These two protein chains interact to form a complex.

Residue-level contacts at the interface:
Residue Q125 in chain B interacts with residue S18 in chain A (closest heavy-atom distance 3.9 Å).
Residue T136 in chain B is in contact with residue H11 in chain A (closest heavy-atom distance 3.7 Å).
Residue S108 in chain B is in contact with residue L19 in chain A (closest heavy-atom distance 3.8 Å).
Residue P140 in chain B interacts with residue Q8 in chain A (closest heavy-atom distance 3.7 Å).
Residue L138 in chain B interacts with residue I10 in chain A (closest heavy-atom distance 3.0 Å).
Residue L138 in chain B is in contact with residue V48 in chain A (closest heavy-atom distance 4.0 Å).
Residue R133 in chain B contacts residue D15 in chain A (closest heavy-atom distance 2.5 Å).
Residue D107 in chain B contacts residue N24 in chain A (closest heavy-atom distance 4.3 Å).
Residue A126 in chain B contacts residue Q17 in chain A (closest heavy-atom distance 2.9 Å).
Residue V134 in chain B contacts residue S14 in chain A (closest heavy-atom distance 2.9 Å).
Residue V134 in chain B is in contact with residue I12 in chain A (closest heavy-atom distance 3.5 Å).
Residue Q125 in chain B is in contact with residue Q17 in chain A (closest heavy-atom distance 3.2 Å).
Residue R133 in chain B interacts with residue V32 in chain A (closest heavy-atom distance 4.2 Å).
Residue T136 in chain B interacts with residue F28 in chain A (closest heavy-atom distance 3.5 Å).
Residue R133 in chain B is in contact with residue S14 in chain A (closest heavy-atom distance 3.3 Å).
Residue P140 in chain B contacts residue Q55 in chain A (closest heavy-atom distance 3.7 Å).
Residue L138 in chain B interacts with residue R50 in chain A (closest heavy-atom distance 3.8 Å).
Residue V134 in chain B interacts with residue E13 in chain A (closest heavy-atom distance 3.3 Å).
Residue R133 in chain B is in contact with residue G30 in chain A (closest heavy-atom distance 3.0 Å).
Residue P140 in chain B is in contact with residue D7 in chain A (closest heavy-atom distance 3.5 Å).
Residue M124 in chain B contacts residue Q17 in chain A (closest heavy-atom distance 3.6 Å).
Residue T136 in chain B is in contact with residue I10 in chain A (closest heavy-atom distance 3.6 Å).
Residue Q142 in chain B interacts with residue Q55 in chain A (closest heavy-atom distance 3.2 Å).
Residue Y117 in chain B interacts with residue M21 in chain A (closest heavy-atom distance 3.2 Å).
Residue L143 in chain B contacts residue P9 in chain A (closest heavy-atom distance 4.2 Å).
Residue T136 in chain B contacts residue I12 in chain A (closest heavy-atom distance 2.8 Å).
Residue V139 in chain B contacts residue R50 in chain A (closest heavy-atom distance 2.7 Å).
Residue M124 in chain B is in contact with residue L19 in chain A (closest heavy-atom distance 2.7 Å).
Residue Q105 in chain B is in contact with residue M21 in chain A (closest heavy-atom distance 3.8 Å).
Residue V134 in chain B contacts residue D15 in chain A (closest heavy-atom distance 3.7 Å).
Residue L138 in chain B interacts with residue V26 in chain A (closest heavy-atom distance 4.3 Å).
Residue T136 in chain B interacts with residue Q17 in chain A (closest heavy-atom distance 2.9 Å).
Residue R133 in chain B is in contact with residue E13 in chain A (closest heavy-atom distance 3.7 Å).
Residue Q122 in chain B interacts with residue L19 in chain A (closest heavy-atom distance 4.1 Å).
Residue D107 in chain B is in contact with residue R50 in chain A (closest heavy-atom distance 2.9 Å).
Residue F127 in chain B interacts with residue Q16 in chain A (closest heavy-atom distance 3.8 Å).
Residue V134 in chain B is in contact with residue Q16 in chain A (closest heavy-atom distance 4.3 Å).
Residue P140 in chain B is in contact with residue P9 in chain A (closest heavy-atom distance 3.5 Å).
Residue L138 in chain B interacts with residue I12 in chain A (closest heavy-atom distance 4.3 Å).
Residue V137 in chain B interacts with residue I10 in chain A (closest heavy-atom distance 3.0 Å).
Residue S141 in chain B is in contact with residue Q55 in chain A (closest heavy-atom distance 2.8 Å).
Residue Q122 in chain B interacts with residue Q22 in chain A (closest heavy-atom distance 3.6 Å).
Residue L138 in chain B contacts residue P9 in chain A (closest heavy-atom distance 3.5 Å).
Residue Q142 in chain B is in contact with residue D7 in chain A (closest heavy-atom distance 3.2 Å).
Residue P140 in chain B interacts with residue R50 in chain A (closest heavy-atom distance 4.2 Å).
Residue M124 in chain B interacts with residue S18 in chain A (closest heavy-atom distance 3.4 Å).
Residue A126 in chain B interacts with residue Q16 in chain A (closest heavy-atom distance 3.2 Å).
Residue R133 in chain B contacts residue N31 in chain A (closest heavy-atom distance 2.5 Å).
Residue Q122 in chain B is in contact with residue D20 in chain A (closest heavy-atom distance 4.0 Å).
Residue T135 in chain B contacts residue H11 in chain A (closest heavy-atom distance 3.4 Å).
Residue S128 in chain B interacts with residue S14 in chain A (closest heavy-atom distance 4.2 Å).
Residue K123 in chain B contacts residue L19 in chain A (closest heavy-atom distance 3.5 Å).
Residue F127 in chain B contacts residue D15 in chain A (closest heavy-atom distance 3.8 Å).
Residue Q122 in chain B is in contact with residue M21 in chain A (closest heavy-atom distance 2.9 Å).
Residue I110 in chain B is in contact with residue Q17 in chain A (closest heavy-atom distance 3.4 Å).
Residue T135 in chain B interacts with residue I12 in chain A (closest heavy-atom distance 3.4 Å).
Residue V134 in chain B contacts residue Q17 in chain A (closest heavy-atom distance 3.8 Å).
Residue S128 in chain B is in contact with residue D15 in chain A (closest heavy-atom distance 2.7 Å).
Residue M124 in chain B contacts residue M21 in chain A (closest heavy-atom distance 3.5 Å).
Residue K123 in chain B contacts residue M21 in chain A (closest heavy-atom distance 3.7 Å).

Sequence of chain B:
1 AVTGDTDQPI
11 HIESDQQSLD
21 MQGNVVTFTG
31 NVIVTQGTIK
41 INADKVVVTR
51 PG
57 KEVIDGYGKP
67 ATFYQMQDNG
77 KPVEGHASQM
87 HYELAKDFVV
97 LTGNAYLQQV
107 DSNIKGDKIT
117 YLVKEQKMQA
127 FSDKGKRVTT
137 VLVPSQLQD

Sequence of chain A:
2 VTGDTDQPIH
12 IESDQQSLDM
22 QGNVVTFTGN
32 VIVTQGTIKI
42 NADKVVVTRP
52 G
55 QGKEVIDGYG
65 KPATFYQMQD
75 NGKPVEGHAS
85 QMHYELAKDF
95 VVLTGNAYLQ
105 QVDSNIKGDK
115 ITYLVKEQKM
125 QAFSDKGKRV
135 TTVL